Residue-level contacts at the interface:
Residue A128 in protein 1 is in contact with residue W6 in protein 2 (closest heavy-atom distance 3.1 Å).
Residue E87 in protein 1 contacts residue K13 in protein 2 (closest heavy-atom distance 3.3 Å).
Residue A88 in protein 1 contacts residue L10 in protein 2 (closest heavy-atom distance 3.7 Å).
Residue I85 in protein 1 is in contact with residue L10 in protein 2 (closest heavy-atom distance 4.1 Å).
Residue E84 in protein 1 contacts residue R14 in protein 2 (closest heavy-atom distance 2.7 Å).
Residue V108 in protein 1 is in contact with residue P9 in protein 2 (closest heavy-atom distance 3.9 Å).
Residue I125 in protein 1 interacts with residue W6 in protein 2 (closest heavy-atom distance 3.5 Å).
Residue M109 in protein 1 interacts with residue W6 in protein 2 (closest heavy-atom distance 3.6 Å).
Residue E120 in protein 1 contacts residue A2 in protein 2 (closest heavy-atom distance 3.6 Å).
Residue L112 in protein 1 interacts with residue P9 in protein 2 (closest heavy-atom distance 3.5 Å).
Residue L116 in protein 1 interacts with residue A2 in protein 2 (closest heavy-atom distance 3.7 Å).
Residue M145 in protein 1 interacts with residue W6 in protein 2 (closest heavy-atom distance 3.2 Å).
Residue M145 in protein 1 interacts with residue P7 in protein 2 (closest heavy-atom distance 3.1 Å).
Residue L112 in protein 1 contacts residue L5 in protein 2 (closest heavy-atom distance 3.5 Å).
Residue L112 in protein 1 interacts with residue S8 in protein 2 (closest heavy-atom distance 3.2 Å).
Residue F92 in protein 1 contacts residue W6 in protein 2 (closest heavy-atom distance 4.0 Å).
Residue M124 in protein 1 is in contact with residue A3 in protein 2 (closest heavy-atom distance 3.9 Å).
Residue R126 in protein 1 interacts with residue R1 in protein 2 (closest heavy-atom distance 3.5 Å).
Residue E114 in protein 1 interacts with residue L5 in protein 2 (closest heavy-atom distance 3.9 Å).
Residue F92 in protein 1 is in contact with residue P9 in protein 2 (closest heavy-atom distance 3.6 Å).
Residue E87 in protein 1 interacts with residue K17 in protein 2 (closest heavy-atom distance 4.6 Å).
Residue M124 in protein 1 is in contact with residue A2 in protein 2 (closest heavy-atom distance 3.4 Å).
Residue E123 in protein 1 interacts with residue R1 in protein 2 (closest heavy-atom distance 2.7 Å).
Residue T146 in protein 1 is in contact with residue R14 in protein 2 (closest heavy-atom distance 4.2 Å).
Residue I100 in protein 1 is in contact with residue W6 in protein 2 (closest heavy-atom distance 3.5 Å).
Residue E127 in protein 1 is in contact with residue R1 in protein 2 (closest heavy-atom distance 2.7 Å).
Residue F141 in protein 1 contacts residue W6 in protein 2 (closest heavy-atom distance 3.6 Å).
Residue M124 in protein 1 is in contact with residue W6 in protein 2 (closest heavy-atom distance 3.4 Å).
Residue M109 in protein 1 is in contact with residue P9 in protein 2 (closest heavy-atom distance 4.5 Å).
Residue E120 in protein 1 is in contact with residue R1 in protein 2 (closest heavy-atom distance 2.9 Å).
Residue L105 in protein 1 contacts residue W6 in protein 2 (closest heavy-atom distance 3.1 Å).
Residue E127 in protein 1 contacts residue A3 in protein 2 (closest heavy-atom distance 3.5 Å).
Residue M124 in protein 1 contacts residue R1 in protein 2 (closest heavy-atom distance 4.9 Å).
Residue F141 in protein 1 contacts residue L10 in protein 2 (closest heavy-atom distance 3.7 Å).
Residue A88 in protein 1 interacts with residue K13 in protein 2 (closest heavy-atom distance 3.5 Å).
Residue V136 in protein 1 contacts residue W6 in protein 2 (closest heavy-atom distance 3.5 Å).
Residue E84 in protein 1 contacts residue K17 in protein 2 (closest heavy-atom distance 2.6 Å).
Residue M145 in protein 1 contacts residue L10 in protein 2 (closest heavy-atom distance 3.3 Å).
Residue M109 in protein 1 interacts with residue A2 in protein 2 (closest heavy-atom distance 4.7 Å).
Residue F92 in protein 1 interacts with residue L10 in protein 2 (closest heavy-atom distance 4.2 Å).
Residue L112 in protein 1 contacts residue I12 in protein 2 (closest heavy-atom distance 3.9 Å).
Residue M144 in protein 1 interacts with residue W6 in protein 2 (closest heavy-atom distance 3.4 Å).
Residue E84 in protein 1 contacts residue K13 in protein 2 (closest heavy-atom distance 4.4 Å).
Residue M109 in protein 1 interacts with residue L5 in protein 2 (closest heavy-atom distance 3.4 Å).

Sequence of protein 1:
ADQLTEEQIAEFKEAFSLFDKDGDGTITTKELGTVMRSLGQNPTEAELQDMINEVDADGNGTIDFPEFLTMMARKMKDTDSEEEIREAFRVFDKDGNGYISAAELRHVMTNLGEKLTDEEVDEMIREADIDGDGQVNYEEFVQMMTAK

The following describes two proteins that form a bound complex.

Sequence of protein 2:
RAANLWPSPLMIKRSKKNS